Sequence of protein 2:
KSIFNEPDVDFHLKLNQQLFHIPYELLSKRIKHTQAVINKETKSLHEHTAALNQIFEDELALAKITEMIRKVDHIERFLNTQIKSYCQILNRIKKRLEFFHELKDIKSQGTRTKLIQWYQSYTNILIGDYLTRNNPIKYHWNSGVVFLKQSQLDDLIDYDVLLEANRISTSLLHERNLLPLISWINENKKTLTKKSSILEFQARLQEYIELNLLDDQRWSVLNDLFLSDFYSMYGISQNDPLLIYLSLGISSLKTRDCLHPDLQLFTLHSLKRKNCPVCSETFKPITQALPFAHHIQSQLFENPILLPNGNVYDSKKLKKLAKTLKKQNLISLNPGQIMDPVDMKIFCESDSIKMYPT

The following describes two proteins that form a bound complex.

Sequence of protein 1:
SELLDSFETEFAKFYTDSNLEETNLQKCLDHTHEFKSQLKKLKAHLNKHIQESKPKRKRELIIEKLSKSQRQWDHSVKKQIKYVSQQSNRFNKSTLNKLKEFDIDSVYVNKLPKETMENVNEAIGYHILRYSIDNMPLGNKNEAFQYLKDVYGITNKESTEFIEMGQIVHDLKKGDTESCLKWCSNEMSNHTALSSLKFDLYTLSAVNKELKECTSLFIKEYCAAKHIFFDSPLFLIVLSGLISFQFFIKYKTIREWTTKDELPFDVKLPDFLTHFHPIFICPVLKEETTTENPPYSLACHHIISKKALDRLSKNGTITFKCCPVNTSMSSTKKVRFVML

Residue-level contacts at the interface:
Residue S384 in protein 2 contacts residue V124 in protein 1 (closest heavy-atom distance 3.4 Å).
Residue D13 in protein 2 interacts with residue S2 in protein 1 (closest heavy-atom distance 2.1 Å).
Residue Y27 in protein 2 is in contact with residue S103 in protein 1 (closest heavy-atom distance 2.7 Å).
Residue I92 in protein 2 contacts residue Q27 in protein 1 (closest heavy-atom distance 3.3 Å).
Residue V470 in protein 2 contacts residue R417 in protein 1 (closest heavy-atom distance 2.9 Å).
Residue S456 in protein 2 interacts with residue I360 in protein 1 (closest heavy-atom distance 3.3 Å).
Residue L385 in protein 2 is in contact with residue F319 in protein 1 (closest heavy-atom distance 3.2 Å).
Residue V172 in protein 2 interacts with residue Y167 in protein 1 (closest heavy-atom distance 3.3 Å).
Residue L18 in protein 2 contacts residue F319 in protein 1 (closest heavy-atom distance 3.4 Å).
Residue E85 in protein 2 interacts with residue H34 in protein 1 (closest heavy-atom distance 2.7 Å).
Residue H452 in protein 2 interacts with residue D345 in protein 1 (closest heavy-atom distance 3.2 Å).
Residue Y95 in protein 2 is in contact with residue T24 in protein 1 (closest heavy-atom distance 3.0 Å).
Residue A451 in protein 2 is in contact with residue E341 in protein 1 (closest heavy-atom distance 3.0 Å).
Residue G468 in protein 2 interacts with residue V416 in protein 1 (closest heavy-atom distance 3.2 Å).
Residue H453 in protein 2 is in contact with residue I358 in protein 1 (closest heavy-atom distance 3.2 Å).
Residue Q457 in protein 2 is in contact with residue I358 in protein 1 (closest heavy-atom distance 2.9 Å).
Residue H452 in protein 2 is in contact with residue L342 in protein 1 (closest heavy-atom distance 3.2 Å).
Residue N8 in protein 2 interacts with residue L348 in protein 1 (closest heavy-atom distance 3.3 Å).
Residue K103 in protein 2 interacts with residue L21 in protein 1 (closest heavy-atom distance 3.2 Å).
Residue T75 in protein 2 contacts residue K44 in protein 1 (closest heavy-atom distance 2.5 Å).
Residue I454 in protein 2 contacts residue D345 in protein 1 (closest heavy-atom distance 3.0 Å).
Residue D13 in protein 2 interacts with residue L4 in protein 1 (closest heavy-atom distance 3.3 Å).
Residue P449 in protein 2 interacts with residue N125 in protein 1 (closest heavy-atom distance 3.3 Å).
Residue Q140 in protein 2 contacts residue Y146 in protein 1 (closest heavy-atom distance 3.4 Å).
Residue L99 in protein 2 contacts residue Y16 in protein 1 (closest heavy-atom distance 3.2 Å).
Residue S389 in protein 2 interacts with residue S318 in protein 1 (closest heavy-atom distance 3.4 Å).
Residue T392 in protein 2 contacts residue H356 in protein 1 (closest heavy-atom distance 3.4 Å).
Residue H427 in protein 2 contacts residue H301 in protein 1 (closest heavy-atom distance 3.0 Å).
Residue C437 in protein 2 interacts with residue H356 in protein 1 (closest heavy-atom distance 3.4 Å).
Residue N8 in protein 2 interacts with residue K347 in protein 1 (closest heavy-atom distance 3.3 Å).
Residue Q486 in protein 2 interacts with residue N209 in protein 1 (closest heavy-atom distance 3.3 Å).
Residue F14 in protein 2 interacts with residue F117 in protein 1 (closest heavy-atom distance 3.3 Å).
Residue Y150 in protein 2 contacts residue I139 in protein 1 (closest heavy-atom distance 3.4 Å).
Residue G468 in protein 2 is in contact with residue K415 in protein 1 (closest heavy-atom distance 2.9 Å).
Residue K430 in protein 2 is in contact with residue F355 in protein 1 (closest heavy-atom distance 3.2 Å).
Residue L18 in protein 2 interacts with residue I119 in protein 1 (closest heavy-atom distance 3.2 Å).
Residue S384 in protein 2 is in contact with residue N125 in protein 1 (closest heavy-atom distance 3.2 Å).
Residue G386 in protein 2 contacts residue S314 in protein 1 (closest heavy-atom distance 3.1 Å).
Residue F173 in protein 2 contacts residue I143 in protein 1 (closest heavy-atom distance 3.4 Å).
Residue F7 in protein 2 contacts residue P349 in protein 1 (closest heavy-atom distance 3.5 Å).
Residue I511 in protein 2 contacts residue H380 in protein 1 (closest heavy-atom distance 3.3 Å).
Residue Y382 in protein 2 is in contact with residue F319 in protein 1 (closest heavy-atom distance 3.2 Å).
Residue Q20 in protein 2 contacts residue L114 in protein 1 (closest heavy-atom distance 3.0 Å).
Residue C395 in protein 2 contacts residue H356 in protein 1 (closest heavy-atom distance 3.3 Å).
Residue Q176 in protein 2 is in contact with residue Y167 in protein 1 (closest heavy-atom distance 3.0 Å).
Residue Q140 in protein 2 interacts with residue F309 in protein 1 (closest heavy-atom distance 3.2 Å).
Residue F441 in protein 2 interacts with residue I311 in protein 1 (closest heavy-atom distance 3.3 Å).
Residue S388 in protein 2 is in contact with residue L342 in protein 1 (closest heavy-atom distance 3.2 Å).
Residue D394 in protein 2 contacts residue H356 in protein 1 (closest heavy-atom distance 3.1 Å).
Residue H110 in protein 2 is in contact with residue E9 in protein 1 (closest heavy-atom distance 2.5 Å).
Residue L106 in protein 2 interacts with residue F8 in protein 1 (closest heavy-atom distance 3.4 Å).
Residue K430 in protein 2 interacts with residue M420 in protein 1 (closest heavy-atom distance 3.1 Å).
Residue P449 in protein 2 contacts residue D340 in protein 1 (closest heavy-atom distance 3.2 Å).
Residue Y139 in protein 2 contacts residue L313 in protein 1 (closest heavy-atom distance 3.4 Å).
Residue Y471 in protein 2 interacts with residue V419 in protein 1 (closest heavy-atom distance 3.3 Å).
Residue V470 in protein 2 is in contact with residue V419 in protein 1 (closest heavy-atom distance 3.0 Å).
Residue I444 in protein 2 is in contact with residue T131 in protein 1 (closest heavy-atom distance 3.1 Å).
Residue N469 in protein 2 is in contact with residue R417 in protein 1 (closest heavy-atom distance 3.2 Å).
Residue V12 in protein 2 interacts with residue S2 in protein 1 (closest heavy-atom distance 3.1 Å).
Residue Y514 in protein 2 interacts with residue H380 in protein 1 (closest heavy-atom distance 3.2 Å).